Sequence of the second protein:
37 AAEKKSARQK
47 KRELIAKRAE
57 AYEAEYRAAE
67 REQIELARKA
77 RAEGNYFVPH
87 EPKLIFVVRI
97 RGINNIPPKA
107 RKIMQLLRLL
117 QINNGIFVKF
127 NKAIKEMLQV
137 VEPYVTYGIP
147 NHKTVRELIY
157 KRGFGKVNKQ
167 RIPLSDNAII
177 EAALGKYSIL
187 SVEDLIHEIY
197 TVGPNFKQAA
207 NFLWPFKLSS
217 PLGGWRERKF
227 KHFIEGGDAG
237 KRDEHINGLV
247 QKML

Contacts between the two chains:
Residue K75 in the second protein interacts with residue F140 in the first protein (closest heavy-atom distance 3.1 Å).
Residue Y82 in the second protein is in contact with residue F140 in the first protein (closest heavy-atom distance 3.7 Å).
Residue F83 in the second protein is in contact with residue A138 in the first protein (closest heavy-atom distance 4.0 Å).
Residue H86 in the second protein contacts residue K137 in the first protein (closest heavy-atom distance 4.8 Å).
Residue H86 in the second protein is in contact with residue A138 in the first protein (closest heavy-atom distance 3.3 Å).
Residue F83 in the second protein is in contact with residue F140 in the first protein (closest heavy-atom distance 3.7 Å).
Residue P85 in the second protein is in contact with residue A138 in the first protein (closest heavy-atom distance 4.2 Å).
Residue Y82 in the second protein is in contact with residue V141 in the first protein (closest heavy-atom distance 3.0 Å).
Residue V84 in the second protein contacts residue V141 in the first protein (closest heavy-atom distance 4.8 Å).
Residue E87 in the second protein is in contact with residue A136 in the first protein (closest heavy-atom distance 3.2 Å).
Residue F83 in the second protein is in contact with residue H139 in the first protein (closest heavy-atom distance 3.9 Å).
Residue N81 in the second protein contacts residue F140 in the first protein (closest heavy-atom distance 3.8 Å).
Residue V84 in the second protein contacts residue H139 in the first protein (closest heavy-atom distance 3.2 Å).
Residue N81 in the second protein is in contact with residue S142 in the first protein (closest heavy-atom distance 3.7 Å).
Residue N81 in the second protein contacts residue T143 in the first protein (closest heavy-atom distance 4.3 Å).
Residue L72 in the second protein is in contact with residue F140 in the first protein (closest heavy-atom distance 3.4 Å).
Residue N81 in the second protein is in contact with residue V141 in the first protein (closest heavy-atom distance 2.7 Å).
Residue V84 in the second protein interacts with residue K137 in the first protein (closest heavy-atom distance 4.7 Å).
Residue A76 in the second protein interacts with residue F140 in the first protein (closest heavy-atom distance 3.5 Å).
Residue Y82 in the second protein interacts with residue H139 in the first protein (closest heavy-atom distance 4.6 Å).
Residue E87 in the second protein contacts residue K137 in the first protein (closest heavy-atom distance 4.8 Å).
Residue H86 in the second protein contacts residue A136 in the first protein (closest heavy-atom distance 4.3 Å).
Residue K89 in the second protein is in contact with residue K137 in the first protein (closest heavy-atom distance 4.7 Å).
Residue V84 in the second protein interacts with residue A138 in the first protein (closest heavy-atom distance 3.6 Å).
Residue G80 in the second protein interacts with residue T143 in the first protein (closest heavy-atom distance 3.6 Å).
Residue Y82 in the second protein contacts residue P148 in the first protein (closest heavy-atom distance 4.3 Å).

Sequence of the first protein:
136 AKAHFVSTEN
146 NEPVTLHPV

The following describes two proteins that form a bound complex.